Sequence of chain A:
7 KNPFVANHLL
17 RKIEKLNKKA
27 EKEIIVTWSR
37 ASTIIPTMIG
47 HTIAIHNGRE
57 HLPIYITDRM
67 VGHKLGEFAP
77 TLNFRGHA

Contacts between the two chains:
Residue L95 in chain B contacts residue F74 in chain A (closest heavy-atom distance 3.5 Å).
Residue L95 in chain B is in contact with residue E73 in chain A (closest heavy-atom distance 4.2 Å).
Residue K96 in chain B interacts with residue F74 in chain A (closest heavy-atom distance 3.5 Å).
Residue K96 in chain B is in contact with residue H69 in chain A (closest heavy-atom distance 3.1 Å).
Residue E93 in chain B interacts with residue R65 in chain A (closest heavy-atom distance 3.3 Å).
Residue Y101 in chain B is in contact with residue L78 in chain A (closest heavy-atom distance 4.2 Å).
Residue E97 in chain B interacts with residue E73 in chain A (closest heavy-atom distance 2.7 Å).
Residue V90 in chain B is in contact with residue R65 in chain A (closest heavy-atom distance 3.3 Å).
Residue R94 in chain B is in contact with residue M66 in chain A (closest heavy-atom distance 3.6 Å).
Residue I98 in chain B is in contact with residue E73 in chain A (closest heavy-atom distance 2.5 Å).
Residue R94 in chain B interacts with residue H69 in chain A (closest heavy-atom distance 4.0 Å).
Residue R94 in chain B is in contact with residue R65 in chain A (closest heavy-atom distance 2.9 Å).
Residue E97 in chain B interacts with residue F74 in chain A (closest heavy-atom distance 4.9 Å).
Residue R99 in chain B contacts residue E73 in chain A (closest heavy-atom distance 4.6 Å).
Residue K96 in chain B interacts with residue E73 in chain A (closest heavy-atom distance 3.2 Å).
Residue R94 in chain B is in contact with residue F74 in chain A (closest heavy-atom distance 4.2 Å).

This data describes a binding interaction between two proteins.

Sequence of chain B:
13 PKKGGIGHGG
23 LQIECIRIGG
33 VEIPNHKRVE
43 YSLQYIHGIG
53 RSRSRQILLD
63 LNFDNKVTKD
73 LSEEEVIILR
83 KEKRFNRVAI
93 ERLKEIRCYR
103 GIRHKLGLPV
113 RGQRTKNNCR